This data describes a binding interaction between two proteins.

Sequence of protein 2:
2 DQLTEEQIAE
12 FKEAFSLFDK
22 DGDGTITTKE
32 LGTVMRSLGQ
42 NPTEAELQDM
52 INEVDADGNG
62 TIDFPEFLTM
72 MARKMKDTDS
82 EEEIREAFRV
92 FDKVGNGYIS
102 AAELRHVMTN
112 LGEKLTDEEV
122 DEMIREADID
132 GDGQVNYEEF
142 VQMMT

Interface contacts:
Residue Q8 in protein 2 interacts with residue F15 in protein 1 (closest heavy-atom distance 3.9 Å).
Residue M72 in protein 2 is in contact with residue F11 in protein 1 (closest heavy-atom distance 4.0 Å).
Residue F19 in protein 2 is in contact with residue T14 in protein 1 (closest heavy-atom distance 3.6 Å).
Residue M124 in protein 2 contacts residue F24 in protein 1 (closest heavy-atom distance 3.6 Å).
Residue F19 in protein 2 is in contact with residue F11 in protein 1 (closest heavy-atom distance 3.6 Å).
Residue V91 in protein 2 contacts residue G9 in protein 1 (closest heavy-atom distance 4.3 Å).
Residue T146 in protein 2 is in contact with residue R27 in protein 1 (closest heavy-atom distance 3.0 Å).
Residue M71 in protein 2 interacts with residue F11 in protein 1 (closest heavy-atom distance 3.9 Å).
Residue F68 in protein 2 is in contact with residue F11 in protein 1 (closest heavy-atom distance 3.6 Å).
Residue M71 in protein 2 contacts residue V8 in protein 1 (closest heavy-atom distance 3.8 Å).
Residue L116 in protein 2 is in contact with residue F21 in protein 1 (closest heavy-atom distance 3.8 Å).
Residue L112 in protein 2 is in contact with residue T14 in protein 1 (closest heavy-atom distance 4.1 Å).
Residue K75 in protein 2 interacts with residue V8 in protein 1 (closest heavy-atom distance 3.7 Å).
Residue F12 in protein 2 contacts residue Y12 in protein 1 (closest heavy-atom distance 4.3 Å).
Residue M76 in protein 2 contacts residue Y12 in protein 1 (closest heavy-atom distance 3.4 Å).
Residue M145 in protein 2 is in contact with residue Y20 in protein 1 (closest heavy-atom distance 3.5 Å).
Residue V55 in protein 2 contacts residue F11 in protein 1 (closest heavy-atom distance 3.9 Å).
Residue A15 in protein 2 interacts with residue F15 in protein 1 (closest heavy-atom distance 4.0 Å).
Residue K75 in protein 2 interacts with residue Y12 in protein 1 (closest heavy-atom distance 3.6 Å).
Residue M51 in protein 2 contacts residue K10 in protein 1 (closest heavy-atom distance 3.9 Å).
Residue F92 in protein 2 is in contact with residue A13 in protein 1 (closest heavy-atom distance 4.0 Å).
Residue M76 in protein 2 interacts with residue F15 in protein 1 (closest heavy-atom distance 4.1 Å).
Residue L18 in protein 2 contacts residue T14 in protein 1 (closest heavy-atom distance 4.2 Å).
Residue L112 in protein 2 is in contact with residue I17 in protein 1 (closest heavy-atom distance 4.0 Å).
Residue E11 in protein 2 is in contact with residue R22 in protein 1 (closest heavy-atom distance 3.4 Å).
Residue M144 in protein 2 contacts residue Y20 in protein 1 (closest heavy-atom distance 3.4 Å).
Residue E11 in protein 2 interacts with residue E19 in protein 1 (closest heavy-atom distance 3.7 Å).
Residue M72 in protein 2 is in contact with residue Y12 in protein 1 (closest heavy-atom distance 3.8 Å).
Residue G113 in protein 2 is in contact with residue F21 in protein 1 (closest heavy-atom distance 3.5 Å).
Residue E123 in protein 2 interacts with residue F24 in protein 1 (closest heavy-atom distance 3.9 Å).
Residue E127 in protein 2 is in contact with residue F24 in protein 1 (closest heavy-atom distance 4.1 Å).
Residue M144 in protein 2 is in contact with residue R27 in protein 1 (closest heavy-atom distance 2.8 Å).
Residue M145 in protein 2 interacts with residue L16 in protein 1 (closest heavy-atom distance 3.7 Å).
Residue V55 in protein 2 is in contact with residue T7 in protein 1 (closest heavy-atom distance 4.4 Å).
Residue E54 in protein 2 contacts residue T7 in protein 1 (closest heavy-atom distance 4.0 Å).
Residue L112 in protein 2 contacts residue F21 in protein 1 (closest heavy-atom distance 4.0 Å).
Residue L32 in protein 2 is in contact with residue F11 in protein 1 (closest heavy-atom distance 4.0 Å).
Residue M109 in protein 2 contacts residue Y20 in protein 1 (closest heavy-atom distance 3.6 Å).
Residue E14 in protein 2 interacts with residue Q18 in protein 1 (closest heavy-atom distance 3.2 Å).
Residue M145 in protein 2 is in contact with residue I17 in protein 1 (closest heavy-atom distance 4.4 Å).
Residue L18 in protein 2 is in contact with residue Q18 in protein 1 (closest heavy-atom distance 3.9 Å).
Residue I63 in protein 2 interacts with residue F11 in protein 1 (closest heavy-atom distance 3.9 Å).
Residue Q143 in protein 2 is in contact with residue R27 in protein 1 (closest heavy-atom distance 4.2 Å).
Residue F92 in protein 2 interacts with residue I17 in protein 1 (closest heavy-atom distance 3.5 Å).
Residue M51 in protein 2 is in contact with residue T7 in protein 1 (closest heavy-atom distance 3.5 Å).
Residue V91 in protein 2 interacts with residue A13 in protein 1 (closest heavy-atom distance 4.0 Å).
Residue E11 in protein 2 is in contact with residue F15 in protein 1 (closest heavy-atom distance 4.3 Å).
Residue A88 in protein 2 is in contact with residue A13 in protein 1 (closest heavy-atom distance 4.2 Å).
Residue M36 in protein 2 is in contact with residue K10 in protein 1 (closest heavy-atom distance 3.8 Å).
Residue E84 in protein 2 contacts residue L16 in protein 1 (closest heavy-atom distance 3.4 Å).
Residue Q41 in protein 2 interacts with residue K10 in protein 1 (closest heavy-atom distance 3.9 Å).
Residue M145 in protein 2 contacts residue K23 in protein 1 (closest heavy-atom distance 3.5 Å).
Residue A88 in protein 2 interacts with residue L16 in protein 1 (closest heavy-atom distance 3.9 Å).
Residue M72 in protein 2 contacts residue F15 in protein 1 (closest heavy-atom distance 3.4 Å).
Residue M124 in protein 2 interacts with residue Y20 in protein 1 (closest heavy-atom distance 3.4 Å).
Residue A15 in protein 2 contacts residue Q18 in protein 1 (closest heavy-atom distance 3.1 Å).
Residue E84 in protein 2 is in contact with residue Y12 in protein 1 (closest heavy-atom distance 2.9 Å).
Residue F12 in protein 2 contacts residue F15 in protein 1 (closest heavy-atom distance 3.7 Å).
Residue M109 in protein 2 contacts residue F21 in protein 1 (closest heavy-atom distance 3.7 Å).
Residue M124 in protein 2 is in contact with residue F21 in protein 1 (closest heavy-atom distance 3.5 Å).

Sequence of protein 1:
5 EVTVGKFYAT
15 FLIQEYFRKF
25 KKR